This data describes a binding interaction between two proteins.

Sequence of the second protein:
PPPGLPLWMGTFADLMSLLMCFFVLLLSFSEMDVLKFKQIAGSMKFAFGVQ

Contacts between the two chains:
Residue F23 in the first protein is in contact with residue L27 in the second protein (closest heavy-atom distance 3.6 Å).
Residue G10 in the first protein is in contact with residue L5 in the second protein (closest heavy-atom distance 3.2 Å).
Residue L27 in the first protein interacts with residue L27 in the second protein (closest heavy-atom distance 3.7 Å).
Residue M32 in the first protein interacts with residue F29 in the second protein (closest heavy-atom distance 3.8 Å).
Residue F29 in the first protein interacts with residue K36 in the second protein (closest heavy-atom distance 3.7 Å).
Residue F29 in the first protein is in contact with residue M32 in the second protein (closest heavy-atom distance 3.6 Å).
Residue L27 in the first protein is in contact with residue L26 in the second protein (closest heavy-atom distance 3.7 Å).
Residue S30 in the first protein is in contact with residue E31 in the second protein (closest heavy-atom distance 3.4 Å).
Residue L5 in the first protein is in contact with residue G4 in the second protein (closest heavy-atom distance 3.8 Å).
Residue S30 in the first protein is in contact with residue L27 in the second protein (closest heavy-atom distance 3.9 Å).
Residue F23 in the first protein contacts residue F23 in the second protein (closest heavy-atom distance 3.8 Å).
Residue L5 in the first protein is in contact with residue P6 in the second protein (closest heavy-atom distance 3.5 Å).
Residue F37 in the first protein contacts residue F29 in the second protein (closest heavy-atom distance 3.6 Å).
Residue M16 in the first protein is in contact with residue M20 in the second protein (closest heavy-atom distance 3.5 Å).
Residue S28 in the first protein contacts residue I40 in the second protein (closest heavy-atom distance 3.5 Å).
Residue F23 in the first protein contacts residue M20 in the second protein (closest heavy-atom distance 3.6 Å).
Residue D33 in the first protein is in contact with residue F29 in the second protein (closest heavy-atom distance 2.9 Å).
Residue L5 in the first protein contacts residue L7 in the second protein (closest heavy-atom distance 3.6 Å).
Residue A13 in the first protein interacts with residue A13 in the second protein (closest heavy-atom distance 3.8 Å).
Residue I40 in the first protein is in contact with residue L25 in the second protein (closest heavy-atom distance 3.8 Å).
Residue S30 in the first protein interacts with residue K36 in the second protein (closest heavy-atom distance 3.5 Å).
Residue A13 in the first protein is in contact with residue M9 in the second protein (closest heavy-atom distance 3.3 Å).
Residue M16 in the first protein is in contact with residue S17 in the second protein (closest heavy-atom distance 3.3 Å).
Residue A13 in the first protein contacts residue F12 in the second protein (closest heavy-atom distance 3.7 Å).
Residue M9 in the first protein is in contact with residue G10 in the second protein (closest heavy-atom distance 3.6 Å).
Residue L19 in the first protein contacts residue M20 in the second protein (closest heavy-atom distance 3.4 Å).
Residue F12 in the first protein interacts with residue S17 in the second protein (closest heavy-atom distance 3.5 Å).
Residue F23 in the first protein is in contact with residue V24 in the second protein (closest heavy-atom distance 3.8 Å).
Residue S28 in the first protein contacts residue K36 in the second protein (closest heavy-atom distance 3.6 Å).
Residue L25 in the first protein interacts with residue I40 in the second protein (closest heavy-atom distance 3.6 Å).
Residue M44 in the first protein is in contact with residue L25 in the second protein (closest heavy-atom distance 3.8 Å).
Residue M20 in the first protein interacts with residue F23 in the second protein (closest heavy-atom distance 3.4 Å).
Residue L27 in the first protein is in contact with residue S30 in the second protein (closest heavy-atom distance 3.9 Å).
Residue M32 in the first protein is in contact with residue L26 in the second protein (closest heavy-atom distance 3.8 Å).
Residue L26 in the first protein is in contact with residue L27 in the second protein (closest heavy-atom distance 3.6 Å).
Residue E31 in the first protein contacts residue E31 in the second protein (closest heavy-atom distance 2.5 Å).
Residue V24 in the first protein contacts residue F23 in the second protein (closest heavy-atom distance 3.4 Å).
Residue M20 in the first protein contacts residue L19 in the second protein (closest heavy-atom distance 3.5 Å).
Residue S17 in the first protein is in contact with residue M16 in the second protein (closest heavy-atom distance 3.8 Å).
Residue S30 in the first protein interacts with residue M32 in the second protein (closest heavy-atom distance 3.9 Å).
Residue F12 in the first protein interacts with residue A13 in the second protein (closest heavy-atom distance 3.6 Å).
Residue F29 in the first protein interacts with residue F37 in the second protein (closest heavy-atom distance 3.5 Å).
Residue M20 in the first protein interacts with residue M16 in the second protein (closest heavy-atom distance 3.5 Å).
Residue G4 in the first protein interacts with residue L5 in the second protein (closest heavy-atom distance 3.2 Å).
Residue M32 in the first protein interacts with residue S30 in the second protein (closest heavy-atom distance 3.7 Å).
Residue E31 in the first protein is in contact with residue S30 in the second protein (closest heavy-atom distance 3.3 Å).
Residue P6 in the first protein interacts with residue L5 in the second protein (closest heavy-atom distance 3.3 Å).
Residue L5 in the first protein contacts residue G10 in the second protein (closest heavy-atom distance 3.2 Å).
Residue K36 in the first protein is in contact with residue F29 in the second protein (closest heavy-atom distance 3.4 Å).
Residue L25 in the first protein interacts with residue M44 in the second protein (closest heavy-atom distance 3.6 Å).
Residue P3 in the first protein is in contact with residue G4 in the second protein (closest heavy-atom distance 3.7 Å).
Residue M9 in the first protein interacts with residue M9 in the second protein (closest heavy-atom distance 3.7 Å).
Residue L5 in the first protein contacts residue L5 in the second protein (closest heavy-atom distance 2.9 Å).
Residue I40 in the first protein is in contact with residue F29 in the second protein (closest heavy-atom distance 3.4 Å).
Residue M16 in the first protein contacts residue M16 in the second protein (closest heavy-atom distance 3.4 Å).
Residue F29 in the first protein is in contact with residue D33 in the second protein (closest heavy-atom distance 3.2 Å).
Residue F29 in the first protein is in contact with residue I40 in the second protein (closest heavy-atom distance 3.5 Å).
Residue S30 in the first protein contacts residue S30 in the second protein (closest heavy-atom distance 3.4 Å).
Residue G4 in the first protein contacts residue L7 in the second protein (closest heavy-atom distance 3.8 Å).
Residue M20 in the first protein is in contact with residue M20 in the second protein (closest heavy-atom distance 3.7 Å).

Sequence of the first protein:
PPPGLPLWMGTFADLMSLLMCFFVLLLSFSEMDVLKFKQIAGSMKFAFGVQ